This data describes a binding interaction between two proteins.

Sequence of chain B:
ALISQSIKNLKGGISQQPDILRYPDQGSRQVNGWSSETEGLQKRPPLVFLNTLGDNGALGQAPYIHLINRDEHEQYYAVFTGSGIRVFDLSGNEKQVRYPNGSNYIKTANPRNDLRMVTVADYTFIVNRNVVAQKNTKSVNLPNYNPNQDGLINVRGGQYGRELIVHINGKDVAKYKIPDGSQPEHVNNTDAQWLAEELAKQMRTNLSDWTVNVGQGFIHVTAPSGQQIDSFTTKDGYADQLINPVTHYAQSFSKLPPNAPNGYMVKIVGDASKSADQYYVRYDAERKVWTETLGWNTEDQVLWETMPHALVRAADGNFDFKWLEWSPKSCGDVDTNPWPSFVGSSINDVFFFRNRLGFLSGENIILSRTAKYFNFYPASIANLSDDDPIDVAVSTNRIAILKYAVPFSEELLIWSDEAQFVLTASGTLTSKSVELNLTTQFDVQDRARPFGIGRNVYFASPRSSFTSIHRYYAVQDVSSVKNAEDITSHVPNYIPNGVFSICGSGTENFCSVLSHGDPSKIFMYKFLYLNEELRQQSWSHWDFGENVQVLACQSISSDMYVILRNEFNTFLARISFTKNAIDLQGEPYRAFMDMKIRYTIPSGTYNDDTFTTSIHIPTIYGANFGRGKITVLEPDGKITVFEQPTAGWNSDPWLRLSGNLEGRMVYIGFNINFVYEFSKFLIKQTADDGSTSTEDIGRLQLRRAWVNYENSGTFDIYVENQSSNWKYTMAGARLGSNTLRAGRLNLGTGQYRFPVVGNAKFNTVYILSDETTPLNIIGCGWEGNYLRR

Interface contacts:
Residue A383 in chain B interacts with residue V101 in chain A (closest heavy-atom distance 4.0 Å).
Residue P379 in chain B interacts with residue R97 in chain A (closest heavy-atom distance 3.9 Å).
Residue Y239 in chain B is in contact with residue L129 in chain A (closest heavy-atom distance 3.5 Å).
Residue L385 in chain B interacts with residue R97 in chain A (closest heavy-atom distance 3.7 Å).
Residue N384 in chain B interacts with residue R97 in chain A (closest heavy-atom distance 3.5 Å).
Residue L385 in chain B is in contact with residue V101 in chain A (closest heavy-atom distance 3.6 Å).
Residue D278 in chain B is in contact with residue R108 in chain A (closest heavy-atom distance 3.5 Å).
Residue V393 in chain B contacts residue G92 in chain A (closest heavy-atom distance 4.3 Å).
Residue A240 in chain B is in contact with residue Q122 in chain A (closest heavy-atom distance 3.2 Å).
Residue K256 in chain B is in contact with residue E115 in chain A (closest heavy-atom distance 3.5 Å).
Residue D278 in chain B contacts residue N111 in chain A (closest heavy-atom distance 4.4 Å).
Residue R163 in chain B interacts with residue Q133 in chain A (closest heavy-atom distance 3.1 Å).
Residue D278 in chain B contacts residue I107 in chain A (closest heavy-atom distance 3.9 Å).
Residue K275 in chain B contacts residue I107 in chain A (closest heavy-atom distance 4.3 Å).
Residue G271 in chain B contacts residue N111 in chain A (closest heavy-atom distance 4.0 Å).
Residue F254 in chain B is in contact with residue M112 in chain A (closest heavy-atom distance 2.8 Å).
Residue A394 in chain B interacts with residue M89 in chain A (closest heavy-atom distance 3.6 Å).
Residue S432 in chain B interacts with residue M95 in chain A (closest heavy-atom distance 3.1 Å).
Residue S253 in chain B contacts residue N111 in chain A (closest heavy-atom distance 3.4 Å).
Residue I391 in chain B interacts with residue S94 in chain A (closest heavy-atom distance 3.6 Å).
Residue D392 in chain B is in contact with residue G92 in chain A (closest heavy-atom distance 4.0 Å).
Residue P390 in chain B contacts residue S94 in chain A (closest heavy-atom distance 3.2 Å).
Residue S381 in chain B is in contact with residue R97 in chain A (closest heavy-atom distance 2.2 Å).
Residue A394 in chain B is in contact with residue G92 in chain A (closest heavy-atom distance 4.3 Å).
Residue R163 in chain B is in contact with residue L129 in chain A (closest heavy-atom distance 3.2 Å).
Residue S276 in chain B interacts with residue R100 in chain A (closest heavy-atom distance 3.7 Å).
Residue S396 in chain B interacts with residue E91 in chain A (closest heavy-atom distance 3.9 Å).
Residue L437 in chain B is in contact with residue L90 in chain A (closest heavy-atom distance 3.6 Å).
Residue Q252 in chain B interacts with residue N111 in chain A (closest heavy-atom distance 3.0 Å).
Residue Q160 in chain B is in contact with residue A126 in chain A (closest heavy-atom distance 3.1 Å).
Residue K433 in chain B interacts with residue I98 in chain A (closest heavy-atom distance 3.7 Å).
Residue I382 in chain B contacts residue V101 in chain A (closest heavy-atom distance 3.8 Å).
Residue D278 in chain B contacts residue G104 in chain A (closest heavy-atom distance 3.4 Å).
Residue A277 in chain B is in contact with residue E103 in chain A (closest heavy-atom distance 3.2 Å).
Residue R163 in chain B interacts with residue G130 in chain A (closest heavy-atom distance 4.1 Å).
Residue I382 in chain B contacts residue R97 in chain A (closest heavy-atom distance 4.2 Å).
Residue K275 in chain B is in contact with residue K74 in chain A (closest heavy-atom distance 4.4 Å).
Residue V395 in chain B interacts with residue M89 in chain A (closest heavy-atom distance 4.3 Å).
Residue D392 in chain B contacts residue S94 in chain A (closest heavy-atom distance 2.9 Å).
Residue P339 in chain B interacts with residue S93 in chain A (closest heavy-atom distance 3.1 Å).
Residue V393 in chain B contacts residue L90 in chain A (closest heavy-atom distance 3.8 Å).
Residue Q242 in chain B contacts residue Q122 in chain A (closest heavy-atom distance 2.8 Å).
Residue S255 in chain B is in contact with residue E115 in chain A (closest heavy-atom distance 3.5 Å).
Residue S396 in chain B is in contact with residue M89 in chain A (closest heavy-atom distance 3.6 Å).
Residue A277 in chain B interacts with residue R100 in chain A (closest heavy-atom distance 2.9 Å).
Residue D392 in chain B interacts with residue S93 in chain A (closest heavy-atom distance 3.9 Å).
Residue D389 in chain B interacts with residue R97 in chain A (closest heavy-atom distance 3.9 Å).
Residue L437 in chain B is in contact with residue S88 in chain A (closest heavy-atom distance 4.0 Å).
Residue T337 in chain B interacts with residue R100 in chain A (closest heavy-atom distance 4.4 Å).
Residue Y239 in chain B contacts residue F125 in chain A (closest heavy-atom distance 3.3 Å).
Residue A277 in chain B interacts with residue G104 in chain A (closest heavy-atom distance 3.2 Å).
Residue A394 in chain B interacts with residue E91 in chain A (closest heavy-atom distance 4.4 Å).
Residue T397 in chain B contacts residue M89 in chain A (closest heavy-atom distance 4.2 Å).
Residue A394 in chain B contacts residue L90 in chain A (closest heavy-atom distance 2.2 Å).
Residue L385 in chain B contacts residue I98 in chain A (closest heavy-atom distance 3.6 Å).
Residue S432 in chain B is in contact with residue S94 in chain A (closest heavy-atom distance 3.9 Å).
Residue S255 in chain B contacts residue R119 in chain A (closest heavy-atom distance 4.0 Å).
Residue F254 in chain B is in contact with residue R108 in chain A (closest heavy-atom distance 4.3 Å).
Residue G271 in chain B interacts with residue I107 in chain A (closest heavy-atom distance 3.5 Å).
Residue K275 in chain B contacts residue E103 in chain A (closest heavy-atom distance 3.9 Å).

Sequence of chain A:
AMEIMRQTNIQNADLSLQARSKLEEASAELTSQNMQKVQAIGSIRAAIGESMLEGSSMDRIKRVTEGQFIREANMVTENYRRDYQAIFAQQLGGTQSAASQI